Sequence of protein 1:
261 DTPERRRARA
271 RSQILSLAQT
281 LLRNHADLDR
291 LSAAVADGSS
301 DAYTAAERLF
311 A

Contacts between the two chains:
Residue Q273 in protein 1 contacts residue A302 in protein 2 (closest heavy-atom distance 3.6 Å).
Residue R308 in protein 1 interacts with residue A311 in protein 2 (closest heavy-atom distance 3.5 Å).
Residue L288 in protein 1 is in contact with residue R271 in protein 2 (closest heavy-atom distance 3.7 Å).
Residue L281 in protein 1 is in contact with residue Y303 in protein 2 (closest heavy-atom distance 3.6 Å).
Residue A311 in protein 1 is in contact with residue R308 in protein 2 (closest heavy-atom distance 3.5 Å).
Residue S292 in protein 1 contacts residue A270 in protein 2 (closest heavy-atom distance 3.5 Å).
Residue L281 in protein 1 contacts residue F310 in protein 2 (closest heavy-atom distance 3.7 Å).
Residue S292 in protein 1 is in contact with residue R267 in protein 2 (closest heavy-atom distance 3.7 Å).
Residue D289 in protein 1 interacts with residue R271 in protein 2 (closest heavy-atom distance 2.7 Å).
Residue F310 in protein 1 contacts residue A311 in protein 2 (closest heavy-atom distance 3.6 Å).
Residue Q279 in protein 1 contacts residue Q279 in protein 2 (closest heavy-atom distance 2.6 Å).
Residue Y303 in protein 1 is in contact with residue L281 in protein 2 (closest heavy-atom distance 3.6 Å).
Residue A302 in protein 1 is in contact with residue L277 in protein 2 (closest heavy-atom distance 3.7 Å).
Residue L282 in protein 1 contacts residue A278 in protein 2 (closest heavy-atom distance 3.8 Å).
Residue I274 in protein 1 contacts residue A306 in protein 2 (closest heavy-atom distance 3.7 Å).
Residue L282 in protein 1 contacts residue F310 in protein 2 (closest heavy-atom distance 3.8 Å).
Residue A311 in protein 1 is in contact with residue A311 in protein 2 (closest heavy-atom distance 3.6 Å).
Residue R271 in protein 1 contacts residue D289 in protein 2 (closest heavy-atom distance 2.7 Å).
Residue I274 in protein 1 is in contact with residue L288 in protein 2 (closest heavy-atom distance 3.7 Å).
Residue A293 in protein 1 contacts residue R267 in protein 2 (closest heavy-atom distance 3.6 Å).
Residue F310 in protein 1 is in contact with residue L281 in protein 2 (closest heavy-atom distance 3.7 Å).
Residue F310 in protein 1 interacts with residue A278 in protein 2 (closest heavy-atom distance 3.4 Å).
Residue L282 in protein 1 contacts residue L275 in protein 2 (closest heavy-atom distance 3.7 Å).
Residue A270 in protein 1 contacts residue V295 in protein 2 (closest heavy-atom distance 3.8 Å).
Residue L288 in protein 1 is in contact with residue L275 in protein 2 (closest heavy-atom distance 3.8 Å).
Residue L277 in protein 1 interacts with residue A302 in protein 2 (closest heavy-atom distance 3.7 Å).
Residue I274 in protein 1 contacts residue V295 in protein 2 (closest heavy-atom distance 3.8 Å).
Residue Q279 in protein 1 contacts residue L282 in protein 2 (closest heavy-atom distance 3.5 Å).
Residue L277 in protein 1 contacts residue Y303 in protein 2 (closest heavy-atom distance 3.6 Å).
Residue R267 in protein 1 is in contact with residue A293 in protein 2 (closest heavy-atom distance 3.6 Å).
Residue R266 in protein 1 is in contact with residue A296 in protein 2 (closest heavy-atom distance 3.1 Å).
Residue L282 in protein 1 contacts residue Q279 in protein 2 (closest heavy-atom distance 3.5 Å).
Residue E307 in protein 1 is in contact with residue L281 in protein 2 (closest heavy-atom distance 3.8 Å).
Residue F310 in protein 1 is in contact with residue L309 in protein 2 (closest heavy-atom distance 3.4 Å).
Residue H285 in protein 1 is in contact with residue F310 in protein 2 (closest heavy-atom distance 3.7 Å).
Residue S292 in protein 1 interacts with residue I274 in protein 2 (closest heavy-atom distance 3.7 Å).
Residue F310 in protein 1 contacts residue H285 in protein 2 (closest heavy-atom distance 3.7 Å).
Residue R271 in protein 1 contacts residue S292 in protein 2 (closest heavy-atom distance 3.3 Å).
Residue L288 in protein 1 is in contact with residue I274 in protein 2 (closest heavy-atom distance 3.7 Å).
Residue A311 in protein 1 contacts residue F310 in protein 2 (closest heavy-atom distance 3.6 Å).
Residue L275 in protein 1 interacts with residue L282 in protein 2 (closest heavy-atom distance 3.7 Å).
Residue A302 in protein 1 is in contact with residue Q273 in protein 2 (closest heavy-atom distance 3.6 Å).
Residue F310 in protein 1 is in contact with residue L282 in protein 2 (closest heavy-atom distance 3.8 Å).
Residue A311 in protein 1 is in contact with residue L309 in protein 2 (closest heavy-atom distance 2.9 Å).
Residue V295 in protein 1 contacts residue I274 in protein 2 (closest heavy-atom distance 3.8 Å).
Residue A296 in protein 1 interacts with residue R266 in protein 2 (closest heavy-atom distance 3.1 Å).
Residue F310 in protein 1 contacts residue F310 in protein 2 (closest heavy-atom distance 3.6 Å).
Residue L309 in protein 1 interacts with residue F310 in protein 2 (closest heavy-atom distance 3.4 Å).
Residue R271 in protein 1 contacts residue L288 in protein 2 (closest heavy-atom distance 3.7 Å).
Residue L281 in protein 1 interacts with residue E307 in protein 2 (closest heavy-atom distance 3.8 Å).
Residue L275 in protein 1 contacts residue L288 in protein 2 (closest heavy-atom distance 3.8 Å).
Residue A306 in protein 1 interacts with residue I274 in protein 2 (closest heavy-atom distance 3.7 Å).
Residue L309 in protein 1 is in contact with residue A311 in protein 2 (closest heavy-atom distance 2.9 Å).
Residue A278 in protein 1 is in contact with residue F310 in protein 2 (closest heavy-atom distance 3.4 Å).
Residue A270 in protein 1 is in contact with residue S292 in protein 2 (closest heavy-atom distance 3.5 Å).
Residue R267 in protein 1 contacts residue S292 in protein 2 (closest heavy-atom distance 3.7 Å).
Residue Y303 in protein 1 contacts residue L277 in protein 2 (closest heavy-atom distance 3.6 Å).
Residue S292 in protein 1 is in contact with residue R271 in protein 2 (closest heavy-atom distance 3.3 Å).
Residue A278 in protein 1 interacts with residue L282 in protein 2 (closest heavy-atom distance 3.8 Å).
Residue I274 in protein 1 interacts with residue S292 in protein 2 (closest heavy-atom distance 3.7 Å).

The following describes two proteins that form a bound complex.

Sequence of protein 2:
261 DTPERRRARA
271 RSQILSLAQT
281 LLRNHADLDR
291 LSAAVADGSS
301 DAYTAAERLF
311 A